Sequence of the first protein:
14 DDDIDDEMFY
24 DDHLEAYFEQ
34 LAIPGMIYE

Interface contacts:
Residue L116 in the second protein is in contact with residue F31 in the first protein (closest heavy-atom distance 4.3 Å).
Residue Q25 in the second protein contacts residue F22 in the first protein (closest heavy-atom distance 3.4 Å).
Residue R105 in the second protein contacts residue D18 in the first protein (closest heavy-atom distance 3.8 Å).
Residue Q25 in the second protein contacts residue H26 in the first protein (closest heavy-atom distance 3.0 Å).
Residue F127 in the second protein interacts with residue Y41 in the first protein (closest heavy-atom distance 3.8 Å).
Residue V117 in the second protein contacts residue F31 in the first protein (closest heavy-atom distance 4.1 Å).
Residue K21 in the second protein contacts residue L34 in the first protein (closest heavy-atom distance 3.8 Å).
Residue P22 in the second protein interacts with residue Y30 in the first protein (closest heavy-atom distance 3.5 Å).
Residue L44 in the second protein interacts with residue D14 in the first protein (closest heavy-atom distance 3.9 Å).
Residue R226 in the second protein interacts with residue Y41 in the first protein (closest heavy-atom distance 3.1 Å).
Residue K29 in the second protein contacts residue D16 in the first protein (closest heavy-atom distance 4.3 Å).
Residue K120 in the second protein is in contact with residue F31 in the first protein (closest heavy-atom distance 3.4 Å).
Residue K120 in the second protein contacts residue L34 in the first protein (closest heavy-atom distance 3.8 Å).
Residue K46 in the second protein interacts with residue D15 in the first protein (closest heavy-atom distance 2.8 Å).
Residue K28 in the second protein is in contact with residue E20 in the first protein (closest heavy-atom distance 3.0 Å).
Residue K55 in the second protein is in contact with residue D14 in the first protein (closest heavy-atom distance 3.2 Å).
Residue L116 in the second protein contacts residue F22 in the first protein (closest heavy-atom distance 3.6 Å).
Residue K21 in the second protein is in contact with residue Y30 in the first protein (closest heavy-atom distance 2.7 Å).
Residue L116 in the second protein contacts residue L27 in the first protein (closest heavy-atom distance 4.2 Å).
Residue S121 in the second protein is in contact with residue L34 in the first protein (closest heavy-atom distance 3.9 Å).
Residue I23 in the second protein is in contact with residue L27 in the first protein (closest heavy-atom distance 4.2 Å).
Residue P122 in the second protein contacts residue L34 in the first protein (closest heavy-atom distance 3.8 Å).
Residue R112 in the second protein contacts residue E20 in the first protein (closest heavy-atom distance 3.7 Å).
Residue K120 in the second protein is in contact with residue Y23 in the first protein (closest heavy-atom distance 3.6 Å).
Residue F127 in the second protein is in contact with residue G38 in the first protein (closest heavy-atom distance 3.7 Å).
Residue R24 in the second protein contacts residue H26 in the first protein (closest heavy-atom distance 3.2 Å).
Residue R112 in the second protein interacts with residue F22 in the first protein (closest heavy-atom distance 4.2 Å).
Residue T27 in the second protein contacts residue M21 in the first protein (closest heavy-atom distance 3.2 Å).
Residue K29 in the second protein contacts residue E20 in the first protein (closest heavy-atom distance 2.1 Å).
Residue F113 in the second protein contacts residue F22 in the first protein (closest heavy-atom distance 4.0 Å).
Residue K132 in the second protein interacts with residue E42 in the first protein (closest heavy-atom distance 4.0 Å).
Residue K26 in the second protein contacts residue D24 in the first protein (closest heavy-atom distance 4.4 Å).
Residue K106 in the second protein interacts with residue I17 in the first protein (closest heavy-atom distance 4.2 Å).
Residue K132 in the second protein interacts with residue G38 in the first protein (closest heavy-atom distance 3.9 Å).
Residue Q25 in the second protein interacts with residue D24 in the first protein (closest heavy-atom distance 2.4 Å).
Residue G225 in the second protein contacts residue Y41 in the first protein (closest heavy-atom distance 3.7 Å).
Residue F113 in the second protein is in contact with residue L27 in the first protein (closest heavy-atom distance 4.2 Å).
Residue I23 in the second protein interacts with residue Y30 in the first protein (closest heavy-atom distance 3.4 Å).
Residue Y109 in the second protein is in contact with residue E20 in the first protein (closest heavy-atom distance 3.4 Å).
Residue R112 in the second protein is in contact with residue D18 in the first protein (closest heavy-atom distance 3.4 Å).
Residue A30 in the second protein contacts residue E20 in the first protein (closest heavy-atom distance 3.4 Å).
Residue I223 in the second protein contacts residue I40 in the first protein (closest heavy-atom distance 4.1 Å).
Residue T27 in the second protein contacts residue E20 in the first protein (closest heavy-atom distance 3.5 Å).
Residue R105 in the second protein contacts residue D16 in the first protein (closest heavy-atom distance 3.5 Å).
Residue L44 in the second protein interacts with residue I17 in the first protein (closest heavy-atom distance 4.4 Å).
Residue I223 in the second protein interacts with residue G38 in the first protein (closest heavy-atom distance 4.3 Å).
Residue T27 in the second protein contacts residue F22 in the first protein (closest heavy-atom distance 3.6 Å).
Residue Y109 in the second protein contacts residue I17 in the first protein (closest heavy-atom distance 3.2 Å).
Residue K29 in the second protein contacts residue D15 in the first protein (closest heavy-atom distance 3.6 Å).
Residue I223 in the second protein is in contact with residue P37 in the first protein (closest heavy-atom distance 4.0 Å).
Residue K227 in the second protein contacts residue Y41 in the first protein (closest heavy-atom distance 4.1 Å).
Residue K132 in the second protein interacts with residue M39 in the first protein (closest heavy-atom distance 4.3 Å).
Residue A30 in the second protein contacts residue I17 in the first protein (closest heavy-atom distance 2.9 Å).
Residue I23 in the second protein is in contact with residue H26 in the first protein (closest heavy-atom distance 4.1 Å).
Residue K106 in the second protein interacts with residue D14 in the first protein (closest heavy-atom distance 3.2 Å).
Residue Q25 in the second protein is in contact with residue L27 in the first protein (closest heavy-atom distance 3.5 Å).
Residue Y109 in the second protein interacts with residue F22 in the first protein (closest heavy-atom distance 3.3 Å).
Residue E56 in the second protein contacts residue D14 in the first protein (closest heavy-atom distance 3.9 Å).
Residue V117 in the second protein contacts residue Y30 in the first protein (closest heavy-atom distance 3.7 Å).
Residue F127 in the second protein interacts with residue E42 in the first protein (closest heavy-atom distance 4.2 Å).

The following describes two proteins that form a bound complex.

Sequence of the second protein:
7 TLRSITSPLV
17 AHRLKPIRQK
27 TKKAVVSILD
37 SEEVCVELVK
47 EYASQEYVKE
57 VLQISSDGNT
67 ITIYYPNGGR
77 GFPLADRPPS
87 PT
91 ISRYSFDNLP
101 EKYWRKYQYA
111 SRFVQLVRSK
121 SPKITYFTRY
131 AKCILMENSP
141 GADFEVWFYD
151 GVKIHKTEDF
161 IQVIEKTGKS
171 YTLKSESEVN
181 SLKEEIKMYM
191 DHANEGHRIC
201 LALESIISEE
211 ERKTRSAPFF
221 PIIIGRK